Sequence of chain A:
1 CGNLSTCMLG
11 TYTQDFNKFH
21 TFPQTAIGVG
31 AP

Sequence of chain B:
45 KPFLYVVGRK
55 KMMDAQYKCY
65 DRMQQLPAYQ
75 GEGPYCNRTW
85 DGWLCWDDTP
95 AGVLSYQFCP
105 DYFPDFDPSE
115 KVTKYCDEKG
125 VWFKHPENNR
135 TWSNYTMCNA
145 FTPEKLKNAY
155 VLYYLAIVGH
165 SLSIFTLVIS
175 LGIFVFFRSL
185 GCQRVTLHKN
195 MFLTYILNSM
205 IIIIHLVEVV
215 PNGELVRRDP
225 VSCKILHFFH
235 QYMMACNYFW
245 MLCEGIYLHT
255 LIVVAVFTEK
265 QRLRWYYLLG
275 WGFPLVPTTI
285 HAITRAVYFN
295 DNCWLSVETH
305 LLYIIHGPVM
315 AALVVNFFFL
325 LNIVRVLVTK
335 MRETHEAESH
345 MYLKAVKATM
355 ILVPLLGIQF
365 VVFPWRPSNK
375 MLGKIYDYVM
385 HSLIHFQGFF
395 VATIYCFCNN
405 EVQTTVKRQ

Residue-level contacts at the interface:
Residue Y157 in chain B interacts with residue Y12 in chain A (closest heavy-atom distance 2.9 Å).
Residue W369 in chain B is in contact with residue G2 in chain A (closest heavy-atom distance 3.6 Å).
Residue V220 in chain B contacts residue N17 in chain A (closest heavy-atom distance 3.6 Å).
Residue L306 in chain B is in contact with residue C1 in chain A (closest heavy-atom distance 3.9 Å).
Residue L299 in chain B is in contact with residue N17 in chain A (closest heavy-atom distance 3.4 Å).
Residue W87 in chain B is in contact with residue A26 in chain A (closest heavy-atom distance 3.7 Å).
Residue F107 in chain B contacts residue T25 in chain A (closest heavy-atom distance 3.5 Å).
Residue D109 in chain B contacts residue P23 in chain A (closest heavy-atom distance 3.9 Å).
Residue W369 in chain B interacts with residue N3 in chain A (closest heavy-atom distance 3.2 Å).
Residue E302 in chain B interacts with residue Q14 in chain A (closest heavy-atom distance 3.7 Å).
Residue S137 in chain B interacts with residue G28 in chain A (closest heavy-atom distance 3.9 Å).
Residue F110 in chain B contacts residue T25 in chain A (closest heavy-atom distance 3.3 Å).
Residue M314 in chain B is in contact with residue T6 in chain A (closest heavy-atom distance 3.7 Å).
Residue Y49 in chain B is in contact with residue P23 in chain A (closest heavy-atom distance 3.7 Å).
Residue Y154 in chain B interacts with residue H20 in chain A (closest heavy-atom distance 3.2 Å).
Residue V301 in chain B contacts residue G10 in chain A (closest heavy-atom distance 3.7 Å).
Residue Y49 in chain B is in contact with residue F22 in chain A (closest heavy-atom distance 3.7 Å).
Residue L317 in chain B interacts with residue T6 in chain A (closest heavy-atom distance 3.6 Å).
Residue T303 in chain B interacts with residue C1 in chain A (closest heavy-atom distance 3.5 Å).
Residue V214 in chain B contacts residue T13 in chain A (closest heavy-atom distance 3.7 Å).
Residue V220 in chain B interacts with residue T21 in chain A (closest heavy-atom distance 3.6 Å).
Residue H209 in chain B contacts residue T13 in chain A (closest heavy-atom distance 3.7 Å).
Residue H234 in chain B contacts residue L9 in chain A (closest heavy-atom distance 3.6 Å).
Residue I388 in chain B contacts residue S5 in chain A (closest heavy-atom distance 3.7 Å).
Residue L150 in chain B is in contact with residue F19 in chain A (closest heavy-atom distance 3.7 Å).
Residue W87 in chain B contacts residue P32 in chain A (closest heavy-atom distance 3.2 Å).
Residue F364 in chain B contacts residue S5 in chain A (closest heavy-atom distance 3.1 Å).
Residue F110 in chain B interacts with residue I27 in chain A (closest heavy-atom distance 3.8 Å).
Residue H310 in chain B is in contact with residue T6 in chain A (closest heavy-atom distance 3.1 Å).
Residue L299 in chain B is in contact with residue T13 in chain A (closest heavy-atom distance 3.7 Å).
Residue G217 in chain B interacts with residue T21 in chain A (closest heavy-atom distance 3.4 Å).
Residue I206 in chain B contacts residue L9 in chain A (closest heavy-atom distance 3.2 Å).
Residue D109 in chain B contacts residue T25 in chain A (closest heavy-atom distance 3.0 Å).
Residue R221 in chain B interacts with residue T21 in chain A (closest heavy-atom distance 3.2 Å).
Residue V214 in chain B interacts with residue F16 in chain A (closest heavy-atom distance 3.5 Å).
Residue V301 in chain B is in contact with residue Q14 in chain A (closest heavy-atom distance 3.2 Å).
Residue H310 in chain B is in contact with residue C7 in chain A (closest heavy-atom distance 3.5 Å).
Residue Y154 in chain B interacts with residue F16 in chain A (closest heavy-atom distance 3.5 Å).
Residue T140 in chain B interacts with residue I27 in chain A (closest heavy-atom distance 3.7 Å).
Residue L299 in chain B is in contact with residue Q14 in chain A (closest heavy-atom distance 3.6 Å).
Residue P108 in chain B interacts with residue K18 in chain A (closest heavy-atom distance 3.0 Å).
Residue H385 in chain B interacts with residue M8 in chain A (closest heavy-atom distance 3.4 Å).
Residue Y139 in chain B interacts with residue I27 in chain A (closest heavy-atom distance 3.5 Å).
Residue R370 in chain B is in contact with residue N3 in chain A (closest heavy-atom distance 3.2 Å).
Residue V301 in chain B interacts with residue C1 in chain A (closest heavy-atom distance 3.6 Å).
Residue Y380 in chain B is in contact with residue M8 in chain A (closest heavy-atom distance 3.6 Å).
Residue P108 in chain B contacts residue F22 in chain A (closest heavy-atom distance 3.5 Å).
Residue V214 in chain B interacts with residue N17 in chain A (closest heavy-atom distance 2.9 Å).
Residue P368 in chain B is in contact with residue L4 in chain A (closest heavy-atom distance 3.3 Å).
Residue V313 in chain B contacts residue T6 in chain A (closest heavy-atom distance 3.7 Å).
Residue V213 in chain B is in contact with residue N17 in chain A (closest heavy-atom distance 3.8 Å).
Residue F367 in chain B contacts residue S5 in chain A (closest heavy-atom distance 3.3 Å).
Residue A153 in chain B contacts residue Y12 in chain A (closest heavy-atom distance 2.5 Å).
Residue L156 in chain B is in contact with residue Y12 in chain A (closest heavy-atom distance 3.6 Å).
Residue Y307 in chain B is in contact with residue C1 in chain A (closest heavy-atom distance 3.5 Å).
Residue D85 in chain B is in contact with residue P32 in chain A (closest heavy-atom distance 3.3 Å).
Residue D109 in chain B contacts residue Q24 in chain A (closest heavy-atom distance 3.3 Å).
Residue W369 in chain B is in contact with residue L4 in chain A (closest heavy-atom distance 3.9 Å).
Residue Y139 in chain B contacts residue P32 in chain A (closest heavy-atom distance 3.2 Å).
Residue N143 in chain B contacts residue I27 in chain A (closest heavy-atom distance 3.6 Å).

These two protein chains interact to form a complex.